This data describes a binding interaction between two proteins.

Sequence of chain A:
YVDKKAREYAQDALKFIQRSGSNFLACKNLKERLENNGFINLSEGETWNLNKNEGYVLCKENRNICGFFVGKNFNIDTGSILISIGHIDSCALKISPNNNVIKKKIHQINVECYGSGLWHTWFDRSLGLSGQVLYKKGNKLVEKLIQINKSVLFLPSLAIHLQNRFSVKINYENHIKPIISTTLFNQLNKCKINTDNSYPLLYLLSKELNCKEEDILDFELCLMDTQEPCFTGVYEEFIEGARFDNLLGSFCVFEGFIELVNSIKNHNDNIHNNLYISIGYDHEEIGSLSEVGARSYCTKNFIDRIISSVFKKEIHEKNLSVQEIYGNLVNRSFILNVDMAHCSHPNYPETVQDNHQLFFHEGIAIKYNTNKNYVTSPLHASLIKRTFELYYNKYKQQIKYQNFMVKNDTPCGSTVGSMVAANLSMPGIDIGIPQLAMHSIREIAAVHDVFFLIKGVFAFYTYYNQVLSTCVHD

Interface contacts:
Residue E177 in chain A is in contact with residue Q449 in chain B (closest heavy-atom distance 2.6 Å).
Residue R401 in chain A is in contact with residue E420 in chain B (closest heavy-atom distance 2.9 Å).
Residue S404 in chain A interacts with residue S417 in chain B (closest heavy-atom distance 3.0 Å).
Residue E143 in chain A is in contact with residue D570 in chain B (closest heavy-atom distance 3.0 Å).
Residue E61 in chain A interacts with residue H476 in chain B (closest heavy-atom distance 3.1 Å).
Residue I382 in chain A is in contact with residue T466 in chain B (closest heavy-atom distance 3.4 Å).
Residue F299 in chain A interacts with residue P474 in chain B (closest heavy-atom distance 3.3 Å).
Residue H412 in chain A contacts residue N415 in chain B (closest heavy-atom distance 3.3 Å).
Residue R401 in chain A contacts residue G423 in chain B (closest heavy-atom distance 3.4 Å).
Residue K140 in chain A contacts residue T566 in chain B (closest heavy-atom distance 3.4 Å).
Residue Y176 in chain A interacts with residue N504 in chain B (closest heavy-atom distance 3.0 Å).
Residue C113 in chain A is in contact with residue T466 in chain B (closest heavy-atom distance 3.2 Å).
Residue H412 in chain A contacts residue L416 in chain B (closest heavy-atom distance 3.1 Å).
Residue N110 in chain A contacts residue Q449 in chain B (closest heavy-atom distance 3.3 Å).
Residue E387 in chain A is in contact with residue M522 in chain B (closest heavy-atom distance 3.5 Å).
Residue D298 in chain A interacts with residue K481 in chain B (closest heavy-atom distance 2.8 Å).
Residue L141 in chain A is in contact with residue C567 in chain B (closest heavy-atom distance 3.3 Å).
Residue N98 in chain A interacts with residue H452 in chain B (closest heavy-atom distance 3.0 Å).
Residue E61 in chain A is in contact with residue P523 in chain B (closest heavy-atom distance 3.5 Å).
Residue L141 in chain A is in contact with residue T566 in chain B (closest heavy-atom distance 2.8 Å).
Residue E143 in chain A interacts with residue V568 in chain B (closest heavy-atom distance 2.9 Å).
Residue N110 in chain A contacts residue N451 in chain B (closest heavy-atom distance 2.9 Å).
Residue Y393 in chain A interacts with residue A518 in chain B (closest heavy-atom distance 2.9 Å).
Residue K60 in chain A interacts with residue S521 in chain B (closest heavy-atom distance 2.8 Å).
Residue S392 in chain A is in contact with residue A518 in chain B (closest heavy-atom distance 3.4 Å).
Residue T47 in chain A is in contact with residue E420 in chain B (closest heavy-atom distance 3.4 Å).
Residue E387 in chain A interacts with residue P523 in chain B (closest heavy-atom distance 3.6 Å).
Residue N397 in chain A is in contact with residue G423 in chain B (closest heavy-atom distance 3.4 Å).
Residue Q132 in chain A interacts with residue L475 in chain B (closest heavy-atom distance 3.4 Å).
Residue V418 in chain A is in contact with residue Q419 in chain B (closest heavy-atom distance 3.5 Å).
Residue E177 in chain A contacts residue N504 in chain B (closest heavy-atom distance 3.2 Å).
Residue L385 in chain A interacts with residue S514 in chain B (closest heavy-atom distance 3.5 Å).
Residue W48 in chain A interacts with residue E420 in chain B (closest heavy-atom distance 2.9 Å).
Residue N98 in chain A contacts residue N451 in chain B (closest heavy-atom distance 2.8 Å).
Residue N100 in chain A contacts residue N451 in chain B (closest heavy-atom distance 3.5 Å).
Residue G45 in chain A interacts with residue N424 in chain B (closest heavy-atom distance 3.2 Å).
Residue R391 in chain A is in contact with residue R391 in chain B (closest heavy-atom distance 3.5 Å).
Residue E44 in chain A is in contact with residue G423 in chain B (closest heavy-atom distance 3.3 Å).
Residue S96 in chain A is in contact with residue M501 in chain B (closest heavy-atom distance 3.5 Å).
Residue V101 in chain A interacts with residue N451 in chain B (closest heavy-atom distance 3.2 Å).
Residue D298 in chain A contacts residue S478 in chain B (closest heavy-atom distance 2.7 Å).
Residue C394 in chain A contacts residue S521 in chain B (closest heavy-atom distance 3.2 Å).
Residue N98 in chain A contacts residue N499 in chain B (closest heavy-atom distance 3.0 Å).
Residue L141 in chain A interacts with residue V568 in chain B (closest heavy-atom distance 2.7 Å).
Residue E387 in chain A is in contact with residue A517 in chain B (closest heavy-atom distance 3.3 Å).
Residue Y393 in chain A contacts residue N519 in chain B (closest heavy-atom distance 3.2 Å).
Residue K28 in chain A interacts with residue D570 in chain B (closest heavy-atom distance 2.6 Å).
Residue P97 in chain A contacts residue H452 in chain B (closest heavy-atom distance 3.5 Å).
Residue G45 in chain A is in contact with residue R428 in chain B (closest heavy-atom distance 3.5 Å).
Residue G45 in chain A is in contact with residue N427 in chain B (closest heavy-atom distance 3.4 Å).
Residue E44 in chain A interacts with residue N424 in chain B (closest heavy-atom distance 3.4 Å).
Residue Y114 in chain A interacts with residue T466 in chain B (closest heavy-atom distance 3.5 Å).
Residue C113 in chain A interacts with residue N504 in chain B (closest heavy-atom distance 3.5 Å).
Residue L145 in chain A interacts with residue D570 in chain B (closest heavy-atom distance 2.8 Å).
Residue E44 in chain A is in contact with residue V426 in chain B (closest heavy-atom distance 3.3 Å).
Residue Y393 in chain A is in contact with residue K396 in chain B (closest heavy-atom distance 3.4 Å).
Residue K144 in chain A interacts with residue D570 in chain B (closest heavy-atom distance 3.5 Å).
Residue V111 in chain A contacts residue N504 in chain B (closest heavy-atom distance 3.0 Å).
Residue N397 in chain A is in contact with residue Q419 in chain B (closest heavy-atom distance 3.2 Å).
Residue L134 in chain A interacts with residue L475 in chain B (closest heavy-atom distance 3.5 Å).

Sequence of chain B:
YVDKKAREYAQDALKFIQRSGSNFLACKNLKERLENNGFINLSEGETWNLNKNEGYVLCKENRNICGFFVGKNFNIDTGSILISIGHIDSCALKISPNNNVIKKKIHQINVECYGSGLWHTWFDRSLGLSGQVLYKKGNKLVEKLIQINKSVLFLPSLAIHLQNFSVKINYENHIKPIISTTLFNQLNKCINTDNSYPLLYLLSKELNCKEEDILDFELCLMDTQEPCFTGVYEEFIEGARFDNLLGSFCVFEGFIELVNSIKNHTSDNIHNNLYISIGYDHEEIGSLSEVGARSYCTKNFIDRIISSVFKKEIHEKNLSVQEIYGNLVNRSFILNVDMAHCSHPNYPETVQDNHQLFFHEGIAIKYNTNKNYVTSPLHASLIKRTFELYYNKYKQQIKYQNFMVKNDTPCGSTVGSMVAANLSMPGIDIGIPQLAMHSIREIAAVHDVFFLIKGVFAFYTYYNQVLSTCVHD